Sequence of chain B:
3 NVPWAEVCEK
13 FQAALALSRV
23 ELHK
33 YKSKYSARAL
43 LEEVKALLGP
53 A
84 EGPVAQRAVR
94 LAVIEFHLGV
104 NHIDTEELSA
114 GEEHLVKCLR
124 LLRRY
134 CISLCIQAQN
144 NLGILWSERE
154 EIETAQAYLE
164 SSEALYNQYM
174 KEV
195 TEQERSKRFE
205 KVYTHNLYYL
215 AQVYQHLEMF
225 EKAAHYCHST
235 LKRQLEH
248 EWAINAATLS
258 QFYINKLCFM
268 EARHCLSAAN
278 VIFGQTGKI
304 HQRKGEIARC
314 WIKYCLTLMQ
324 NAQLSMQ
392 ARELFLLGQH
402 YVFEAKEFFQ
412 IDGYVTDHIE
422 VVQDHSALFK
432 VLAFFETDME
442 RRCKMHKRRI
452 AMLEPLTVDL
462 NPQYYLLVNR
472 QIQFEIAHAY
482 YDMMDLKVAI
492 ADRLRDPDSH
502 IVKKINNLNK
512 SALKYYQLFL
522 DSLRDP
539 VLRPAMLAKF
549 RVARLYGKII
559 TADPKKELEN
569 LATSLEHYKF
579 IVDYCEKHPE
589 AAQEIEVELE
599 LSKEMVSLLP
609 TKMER

Sequence of chain A:
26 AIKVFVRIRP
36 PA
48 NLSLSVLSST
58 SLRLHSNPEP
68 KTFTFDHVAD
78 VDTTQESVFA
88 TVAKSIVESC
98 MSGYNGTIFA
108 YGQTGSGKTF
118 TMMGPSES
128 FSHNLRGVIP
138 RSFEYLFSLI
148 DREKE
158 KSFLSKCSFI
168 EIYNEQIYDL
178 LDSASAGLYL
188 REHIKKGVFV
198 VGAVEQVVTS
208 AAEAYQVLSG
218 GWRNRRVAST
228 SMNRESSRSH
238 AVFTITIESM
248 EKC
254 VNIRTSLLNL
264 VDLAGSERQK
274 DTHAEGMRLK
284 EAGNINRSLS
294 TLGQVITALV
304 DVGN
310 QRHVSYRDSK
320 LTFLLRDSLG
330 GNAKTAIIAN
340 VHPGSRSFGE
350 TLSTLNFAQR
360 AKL

The following describes two proteins that form a bound complex.

Interface contacts:
Residue L461 in chain B contacts residue K192 in chain A (closest heavy-atom distance 4.0 Å).
Residue Y212 in chain B contacts residue N289 in chain A (closest heavy-atom distance 3.2 Å).
Residue Y465 in chain B contacts residue G330 in chain A (closest heavy-atom distance 3.7 Å).
Residue Q464 in chain B interacts with residue N331 in chain A (closest heavy-atom distance 3.6 Å).
Residue I147 in chain B is in contact with residue E284 in chain A (closest heavy-atom distance 4.0 Å).
Residue N252 in chain B contacts residue S293 in chain A (closest heavy-atom distance 3.8 Å).
Residue Y213 in chain B interacts with residue E284 in chain A (closest heavy-atom distance 3.1 Å).
Residue E151 in chain B is in contact with residue L282 in chain A (closest heavy-atom distance 3.4 Å).
Residue T255 in chain B contacts residue Q297 in chain A (closest heavy-atom distance 3.4 Å).
Residue N262 in chain B interacts with residue G306 in chain A (closest heavy-atom distance 3.7 Å).
Residue H209 in chain B is in contact with residue N289 in chain A (closest heavy-atom distance 3.3 Å).
Residue Y212 in chain B is in contact with residue K283 in chain A (closest heavy-atom distance 3.3 Å).
Residue Y212 in chain B interacts with residue G296 in chain A (closest heavy-atom distance 3.8 Å).
Residue E153 in chain B contacts residue M280 in chain A (closest heavy-atom distance 3.6 Å).
Residue P463 in chain B is in contact with residue K193 in chain A (closest heavy-atom distance 3.6 Å).
Residue Q219 in chain B interacts with residue I299 in chain A (closest heavy-atom distance 4.0 Å).
Residue L468 in chain B interacts with residue N331 in chain A (closest heavy-atom distance 3.8 Å).
Residue T417 in chain B contacts residue Y315 in chain A (closest heavy-atom distance 4.1 Å).
Residue I106 in chain B is in contact with residue E284 in chain A (closest heavy-atom distance 3.8 Å).
Residue H220 in chain B interacts with residue R281 in chain A (closest heavy-atom distance 2.7 Å).
Residue Y213 in chain B interacts with residue K283 in chain A (closest heavy-atom distance 4.0 Å).
Residue Q216 in chain B is in contact with residue K283 in chain A (closest heavy-atom distance 3.1 Å).
Residue N262 in chain B contacts residue V305 in chain A (closest heavy-atom distance 3.2 Å).
Residue N252 in chain B interacts with residue Q297 in chain A (closest heavy-atom distance 3.3 Å).
Residue T208 in chain B is in contact with residue N289 in chain A (closest heavy-atom distance 2.7 Å).
Residue W249 in chain B is in contact with residue R290 in chain A (closest heavy-atom distance 3.3 Å).
Residue H209 in chain B contacts residue N287 in chain A (closest heavy-atom distance 3.5 Å).
Residue K36 in chain B contacts residue R235 in chain A (closest heavy-atom distance 3.1 Å).
Residue F259 in chain B interacts with residue D304 in chain A (closest heavy-atom distance 3.3 Å).
Residue L461 in chain B interacts with residue I191 in chain A (closest heavy-atom distance 2.8 Å).
Residue Y465 in chain B interacts with residue N331 in chain A (closest heavy-atom distance 3.8 Å).
Residue E153 in chain B is in contact with residue L282 in chain A (closest heavy-atom distance 4.1 Å).
Residue T255 in chain B is in contact with residue A301 in chain A (closest heavy-atom distance 3.7 Å).
Residue Q219 in chain B is in contact with residue R281 in chain A (closest heavy-atom distance 3.3 Å).
Residue Q216 in chain B contacts residue E284 in chain A (closest heavy-atom distance 4.0 Å).
Residue E109 in chain B interacts with residue E284 in chain A (closest heavy-atom distance 4.2 Å).
Residue N262 in chain B interacts with residue D304 in chain A (closest heavy-atom distance 2.7 Å).
Residue F224 in chain B contacts residue V303 in chain A (closest heavy-atom distance 3.7 Å).
Residue P463 in chain B contacts residue E189 in chain A (closest heavy-atom distance 4.2 Å).
Residue Y213 in chain B is in contact with residue A285 in chain A (closest heavy-atom distance 2.5 Å).
Residue E421 in chain B contacts residue H312 in chain A (closest heavy-atom distance 4.0 Å).
Residue Y213 in chain B contacts residue G286 in chain A (closest heavy-atom distance 4.2 Å).
Residue E151 in chain B interacts with residue E284 in chain A (closest heavy-atom distance 4.0 Å).
Residue E109 in chain B contacts residue R271 in chain A (closest heavy-atom distance 3.3 Å).
Residue Q216 in chain B interacts with residue L282 in chain A (closest heavy-atom distance 3.7 Å).
Residue V416 in chain B is in contact with residue E189 in chain A (closest heavy-atom distance 3.3 Å).
Residue Q464 in chain B interacts with residue K193 in chain A (closest heavy-atom distance 3.1 Å).
Residue Y415 in chain B interacts with residue L187 in chain A (closest heavy-atom distance 4.0 Å).
Residue Q258 in chain B is in contact with residue D304 in chain A (closest heavy-atom distance 2.9 Å).
Residue Q219 in chain B interacts with residue V303 in chain A (closest heavy-atom distance 4.1 Å).
Residue K26 in chain B contacts residue R231 in chain A (closest heavy-atom distance 3.6 Å).
Residue Q258 in chain B contacts residue A301 in chain A (closest heavy-atom distance 3.8 Å).
Residue T255 in chain B is in contact with residue D304 in chain A (closest heavy-atom distance 3.4 Å).
Residue I251 in chain B contacts residue Q297 in chain A (closest heavy-atom distance 3.3 Å).
Residue Q238 in chain B contacts residue R290 in chain A (closest heavy-atom distance 3.1 Å).
Residue H220 in chain B interacts with residue L282 in chain A (closest heavy-atom distance 3.5 Å).
Residue S150 in chain B contacts residue L282 in chain A (closest heavy-atom distance 3.7 Å).
Residue D460 in chain B contacts residue I191 in chain A (closest heavy-atom distance 3.9 Å).
Residue Y212 in chain B contacts residue L292 in chain A (closest heavy-atom distance 3.2 Å).
Residue Y465 in chain B is in contact with residue D326 in chain A (closest heavy-atom distance 2.3 Å).